Sequence of chain A:
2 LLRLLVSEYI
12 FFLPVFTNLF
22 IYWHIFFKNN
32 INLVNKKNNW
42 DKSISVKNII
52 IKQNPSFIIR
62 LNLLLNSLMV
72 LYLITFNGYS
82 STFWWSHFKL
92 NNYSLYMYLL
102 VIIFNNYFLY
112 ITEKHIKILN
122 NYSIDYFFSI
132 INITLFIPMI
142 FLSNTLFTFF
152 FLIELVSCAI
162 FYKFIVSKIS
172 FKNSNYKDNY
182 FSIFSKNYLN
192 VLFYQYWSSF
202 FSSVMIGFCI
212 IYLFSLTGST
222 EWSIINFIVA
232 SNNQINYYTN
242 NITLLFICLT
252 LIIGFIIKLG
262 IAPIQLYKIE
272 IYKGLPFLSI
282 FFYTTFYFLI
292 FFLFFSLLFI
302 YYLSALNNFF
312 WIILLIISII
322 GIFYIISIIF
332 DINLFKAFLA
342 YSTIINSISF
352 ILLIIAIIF

Interface contacts:
Residue F201 in chain A contacts residue S33 in chain B (closest heavy-atom distance 3.5 Å).
Residue F247 in chain A contacts residue W13 in chain B (closest heavy-atom distance 3.4 Å).
Residue Y197 in chain A contacts residue G74 in chain B (closest heavy-atom distance 3.7 Å).
Residue C159 in chain A interacts with residue F73 in chain B (closest heavy-atom distance 4.3 Å).
Residue I211 in chain A is in contact with residue I59 in chain B (closest heavy-atom distance 3.9 Å).
Residue I212 in chain A contacts residue S44 in chain B (closest heavy-atom distance 3.7 Å).
Residue K187 in chain A interacts with residue E86 in chain B (closest heavy-atom distance 2.7 Å).
Residue F202 in chain A contacts residue L16 in chain B (closest heavy-atom distance 3.9 Å).
Residue F152 in chain A contacts residue F62 in chain B (closest heavy-atom distance 3.3 Å).
Residue I212 in chain A contacts residue L43 in chain B (closest heavy-atom distance 3.9 Å).
Residue Y189 in chain A is in contact with residue L80 in chain B (closest heavy-atom distance 3.8 Å).
Residue I212 in chain A contacts residue F47 in chain B (closest heavy-atom distance 3.5 Å).
Residue V205 in chain A contacts residue F12 in chain B (closest heavy-atom distance 4.4 Å).
Residue Y197 in chain A interacts with residue E70 in chain B (closest heavy-atom distance 2.7 Å).
Residue F209 in chain A contacts residue L40 in chain B (closest heavy-atom distance 3.8 Å).
Residue F185 in chain A interacts with residue N85 in chain B (closest heavy-atom distance 3.5 Å).
Residue L190 in chain A interacts with residue L80 in chain B (closest heavy-atom distance 3.7 Å).
Residue L190 in chain A interacts with residue I77 in chain B (closest heavy-atom distance 4.2 Å).
Residue S216 in chain A contacts residue Y51 in chain B (closest heavy-atom distance 3.6 Å).
Residue F162 in chain A contacts residue I77 in chain B (closest heavy-atom distance 4.0 Å).
Residue Y197 in chain A is in contact with residue I77 in chain B (closest heavy-atom distance 3.8 Å).
Residue Y197 in chain A interacts with residue F71 in chain B (closest heavy-atom distance 4.4 Å).
Residue K187 in chain A is in contact with residue N85 in chain B (closest heavy-atom distance 2.6 Å).
Residue F209 in chain A interacts with residue W13 in chain B (closest heavy-atom distance 3.2 Å).
Residue S204 in chain A interacts with residue W37 in chain B (closest heavy-atom distance 4.0 Å).
Residue F201 in chain A is in contact with residue L19 in chain B (closest heavy-atom distance 4.1 Å).
Residue F201 in chain A interacts with residue E70 in chain B (closest heavy-atom distance 3.1 Å).
Residue W198 in chain A is in contact with residue S33 in chain B (closest heavy-atom distance 4.0 Å).
Residue S216 in chain A contacts residue F47 in chain B (closest heavy-atom distance 4.1 Å).
Residue Y213 in chain A interacts with residue S9 in chain B (closest heavy-atom distance 2.8 Å).
Residue F215 in chain A interacts with residue L56 in chain B (closest heavy-atom distance 3.6 Å).
Residue F201 in chain A contacts residue T36 in chain B (closest heavy-atom distance 4.3 Å).
Residue Y213 in chain A is in contact with residue F47 in chain B (closest heavy-atom distance 3.3 Å).
Residue F148 in chain A is in contact with residue I59 in chain B (closest heavy-atom distance 3.5 Å).
Residue F202 in chain A is in contact with residue L19 in chain B (closest heavy-atom distance 4.3 Å).
Residue F215 in chain A is in contact with residue D53 in chain B (closest heavy-atom distance 3.2 Å).
Residue W198 in chain A is in contact with residue I29 in chain B (closest heavy-atom distance 3.4 Å).
Residue L190 in chain A contacts residue Y81 in chain B (closest heavy-atom distance 3.7 Å).
Residue W198 in chain A contacts residue F26 in chain B (closest heavy-atom distance 3.3 Å).
Residue F194 in chain A interacts with residue Y81 in chain B (closest heavy-atom distance 3.2 Å).
Residue V205 in chain A contacts residue L40 in chain B (closest heavy-atom distance 3.8 Å).
Residue L193 in chain A is in contact with residue L80 in chain B (closest heavy-atom distance 3.7 Å).
Residue I212 in chain A interacts with residue L40 in chain B (closest heavy-atom distance 4.0 Å).
Residue F148 in chain A is in contact with residue F62 in chain B (closest heavy-atom distance 3.9 Å).
Residue V205 in chain A contacts residue W37 in chain B (closest heavy-atom distance 3.6 Å).
Residue F201 in chain A contacts residue W37 in chain B (closest heavy-atom distance 4.0 Å).
Residue W198 in chain A interacts with residue L30 in chain B (closest heavy-atom distance 3.9 Å).
Residue F209 in chain A is in contact with residue L43 in chain B (closest heavy-atom distance 3.6 Å).
Residue Y197 in chain A contacts residue F73 in chain B (closest heavy-atom distance 3.6 Å).
Residue Y213 in chain A interacts with residue L43 in chain B (closest heavy-atom distance 4.2 Å).
Residue F162 in chain A contacts residue F73 in chain B (closest heavy-atom distance 4.0 Å).
Residue L190 in chain A interacts with residue E86 in chain B (closest heavy-atom distance 3.7 Å).
Residue F215 in chain A is in contact with residue T55 in chain B (closest heavy-atom distance 3.9 Å).
Residue F209 in chain A interacts with residue F12 in chain B (closest heavy-atom distance 3.5 Å).
Residue L190 in chain A contacts residue L84 in chain B (closest heavy-atom distance 3.9 Å).
Residue K187 in chain A interacts with residue L84 in chain B (closest heavy-atom distance 3.8 Å).
Residue T251 in chain A is in contact with residue W13 in chain B (closest heavy-atom distance 4.2 Å).
Residue F148 in chain A interacts with residue T55 in chain B (closest heavy-atom distance 4.1 Å).
Residue Y197 in chain A interacts with residue L30 in chain B (closest heavy-atom distance 3.1 Å).
Residue F194 in chain A contacts residue F26 in chain B (closest heavy-atom distance 3.7 Å).

This data describes a binding interaction between two proteins.

Sequence of chain B:
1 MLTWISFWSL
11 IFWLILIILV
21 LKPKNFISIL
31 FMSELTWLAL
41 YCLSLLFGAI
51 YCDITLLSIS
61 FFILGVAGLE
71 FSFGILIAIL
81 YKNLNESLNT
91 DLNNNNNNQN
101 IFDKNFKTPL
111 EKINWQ